Contacts between the two chains:
Residue W389 in protein 2 is in contact with residue Q147 in protein 1 (closest heavy-atom distance 3.0 Å).
Residue W389 in protein 2 interacts with residue N148 in protein 1 (closest heavy-atom distance 2.3 Å).
Residue N388 in protein 2 interacts with residue P151 in protein 1 (closest heavy-atom distance 3.1 Å).
Residue A398 in protein 2 interacts with residue V87 in protein 1 (closest heavy-atom distance 3.0 Å).
Residue Q21 in protein 2 contacts residue E139 in protein 1 (closest heavy-atom distance 2.5 Å).
Residue P432 in protein 2 contacts residue S145 in protein 1 (closest heavy-atom distance 1.8 Å).
Residue Q185 in protein 2 interacts with residue L195 in protein 1 (closest heavy-atom distance 2.8 Å).
Residue W389 in protein 2 is in contact with residue P151 in protein 1 (closest heavy-atom distance 2.7 Å).
Residue F489 in protein 2 interacts with residue F138 in protein 1 (closest heavy-atom distance 1.0 Å).
Residue G349 in protein 2 contacts residue N153 in protein 1 (closest heavy-atom distance 2.3 Å).
Residue S184 in protein 2 interacts with residue E196 in protein 1 (closest heavy-atom distance 3.1 Å).
Residue H348 in protein 2 interacts with residue K154 in protein 1 (closest heavy-atom distance 2.6 Å).
Residue W399 in protein 2 is in contact with residue S292 in protein 1 (closest heavy-atom distance 2.9 Å).
Residue H473 in protein 2 contacts residue M1 in protein 1 (closest heavy-atom distance 2.1 Å).
Residue Q185 in protein 2 interacts with residue E196 in protein 1 (closest heavy-atom distance 1.6 Å).
Residue W399 in protein 2 is in contact with residue R291 in protein 1 (closest heavy-atom distance 1.9 Å).
Residue A486 in protein 2 is in contact with residue S137 in protein 1 (closest heavy-atom distance 1.4 Å).
Residue E428 in protein 2 is in contact with residue R142 in protein 1 (closest heavy-atom distance 2.5 Å).
Residue V433 in protein 2 contacts residue S145 in protein 1 (closest heavy-atom distance 2.1 Å).
Residue E355 in protein 2 interacts with residue R85 in protein 1 (closest heavy-atom distance 2.8 Å).
Residue S358 in protein 2 contacts residue E196 in protein 1 (closest heavy-atom distance 3.0 Å).
Residue G22 in protein 2 interacts with residue E139 in protein 1 (closest heavy-atom distance 1.9 Å).
Residue R434 in protein 2 contacts residue V144 in protein 1 (closest heavy-atom distance 2.8 Å).
Residue Q185 in protein 2 contacts residue S190 in protein 1 (closest heavy-atom distance 3.0 Å).
Residue I436 in protein 2 interacts with residue W141 in protein 1 (closest heavy-atom distance 1.9 Å).
Residue R435 in protein 2 is in contact with residue I140 in protein 1 (closest heavy-atom distance 2.8 Å).
Residue Y186 in protein 2 contacts residue E196 in protein 1 (closest heavy-atom distance 2.2 Å).
Residue R472 in protein 2 contacts residue T200 in protein 1 (closest heavy-atom distance 2.4 Å).
Residue I436 in protein 2 contacts residue T143 in protein 1 (closest heavy-atom distance 1.8 Å).
Residue W438 in protein 2 contacts residue W141 in protein 1 (closest heavy-atom distance 1.4 Å).
Residue E382 in protein 2 interacts with residue S146 in protein 1 (closest heavy-atom distance 1.9 Å).
Residue Q390 in protein 2 contacts residue K149 in protein 1 (closest heavy-atom distance 2.2 Å).
Residue I187 in protein 2 interacts with residue L195 in protein 1 (closest heavy-atom distance 2.9 Å).
Residue R434 in protein 2 is in contact with residue T143 in protein 1 (closest heavy-atom distance 2.5 Å).
Residue S24 in protein 2 interacts with residue I318 in protein 1 (closest heavy-atom distance 2.7 Å).
Residue L488 in protein 2 contacts residue S137 in protein 1 (closest heavy-atom distance 3.0 Å).
Residue T350 in protein 2 interacts with residue N153 in protein 1 (closest heavy-atom distance 2.6 Å).
Residue W438 in protein 2 contacts residue F297 in protein 1 (closest heavy-atom distance 3.0 Å).
Residue S184 in protein 2 contacts residue L198 in protein 1 (closest heavy-atom distance 1.4 Å).
Residue E296 in protein 2 interacts with residue Q155 in protein 1 (closest heavy-atom distance 2.8 Å).
Residue L357 in protein 2 contacts residue I24 in protein 1 (closest heavy-atom distance 3.1 Å).
Residue R435 in protein 2 contacts residue T143 in protein 1 (closest heavy-atom distance 1.5 Å).
Residue V394 in protein 2 is in contact with residue V144 in protein 1 (closest heavy-atom distance 3.0 Å).
Residue N487 in protein 2 contacts residue F138 in protein 1 (closest heavy-atom distance 2.4 Å).
Residue K397 in protein 2 is in contact with residue R85 in protein 1 (closest heavy-atom distance 1.7 Å).
Residue I436 in protein 2 is in contact with residue R142 in protein 1 (closest heavy-atom distance 1.7 Å).
Residue P432 in protein 2 is in contact with residue S146 in protein 1 (closest heavy-atom distance 3.0 Å).
Residue A398 in protein 2 is in contact with residue R82 in protein 1 (closest heavy-atom distance 2.6 Å).
Residue Q390 in protein 2 interacts with residue P151 in protein 1 (closest heavy-atom distance 2.9 Å).
Residue Q390 in protein 2 contacts residue Q150 in protein 1 (closest heavy-atom distance 1.8 Å).
Residue S437 in protein 2 interacts with residue I140 in protein 1 (closest heavy-atom distance 1.6 Å).
Residue D443 in protein 2 contacts residue E3 in protein 1 (closest heavy-atom distance 2.1 Å).
Residue P354 in protein 2 interacts with residue F31 in protein 1 (closest heavy-atom distance 3.0 Å).
Residue Q185 in protein 2 interacts with residue P197 in protein 1 (closest heavy-atom distance 1.4 Å).
Residue R475 in protein 2 interacts with residue M1 in protein 1 (closest heavy-atom distance 1.5 Å).
Residue W389 in protein 2 contacts residue K149 in protein 1 (closest heavy-atom distance 2.4 Å).
Residue L488 in protein 2 contacts residue F138 in protein 1 (closest heavy-atom distance 0.2 Å).
Residue T391 in protein 2 is in contact with residue K149 in protein 1 (closest heavy-atom distance 1.5 Å).
Residue R434 in protein 2 is in contact with residue S145 in protein 1 (closest heavy-atom distance 2.7 Å).
Residue S437 in protein 2 interacts with residue W141 in protein 1 (closest heavy-atom distance 2.9 Å).

This data describes a binding interaction between two proteins.

Sequence of protein 1:
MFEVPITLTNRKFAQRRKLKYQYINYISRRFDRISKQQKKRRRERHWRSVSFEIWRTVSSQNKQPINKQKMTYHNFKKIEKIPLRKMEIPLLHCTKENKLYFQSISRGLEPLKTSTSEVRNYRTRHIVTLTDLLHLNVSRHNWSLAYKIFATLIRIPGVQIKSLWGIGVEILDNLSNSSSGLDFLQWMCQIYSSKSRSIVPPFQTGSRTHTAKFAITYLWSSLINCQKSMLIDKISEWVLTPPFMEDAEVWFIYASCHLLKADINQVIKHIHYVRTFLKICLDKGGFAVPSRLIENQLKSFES

Sequence of protein 2:
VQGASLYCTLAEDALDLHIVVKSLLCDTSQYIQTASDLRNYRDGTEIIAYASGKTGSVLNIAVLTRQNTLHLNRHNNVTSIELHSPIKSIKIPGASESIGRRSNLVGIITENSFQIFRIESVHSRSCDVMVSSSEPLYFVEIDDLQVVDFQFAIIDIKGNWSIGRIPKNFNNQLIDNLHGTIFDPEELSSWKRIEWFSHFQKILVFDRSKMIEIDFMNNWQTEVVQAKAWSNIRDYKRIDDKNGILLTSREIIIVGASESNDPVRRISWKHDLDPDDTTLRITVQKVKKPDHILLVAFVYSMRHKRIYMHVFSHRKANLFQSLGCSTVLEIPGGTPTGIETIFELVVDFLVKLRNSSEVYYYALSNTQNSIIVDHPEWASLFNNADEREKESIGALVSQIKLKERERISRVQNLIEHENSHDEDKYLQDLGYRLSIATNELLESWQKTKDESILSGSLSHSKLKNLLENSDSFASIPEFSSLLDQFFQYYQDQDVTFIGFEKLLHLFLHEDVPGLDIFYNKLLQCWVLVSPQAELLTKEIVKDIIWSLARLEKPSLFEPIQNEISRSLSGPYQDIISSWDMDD